Contacts between the two chains:
Residue T347 in the second protein is in contact with residue N16 in the first protein (closest heavy-atom distance 2.7 Å).
Residue S348 in the second protein is in contact with residue N16 in the first protein (closest heavy-atom distance 4.1 Å).
Residue T350 in the second protein is in contact with residue L13 in the first protein (closest heavy-atom distance 5.0 Å).
Residue S348 in the second protein interacts with residue L13 in the first protein (closest heavy-atom distance 4.8 Å).
Residue T347 in the second protein is in contact with residue W17 in the first protein (closest heavy-atom distance 4.1 Å).
Residue A349 in the second protein interacts with residue N16 in the first protein (closest heavy-atom distance 4.4 Å).

These two protein chains interact to form a complex.

Sequence of the second protein:
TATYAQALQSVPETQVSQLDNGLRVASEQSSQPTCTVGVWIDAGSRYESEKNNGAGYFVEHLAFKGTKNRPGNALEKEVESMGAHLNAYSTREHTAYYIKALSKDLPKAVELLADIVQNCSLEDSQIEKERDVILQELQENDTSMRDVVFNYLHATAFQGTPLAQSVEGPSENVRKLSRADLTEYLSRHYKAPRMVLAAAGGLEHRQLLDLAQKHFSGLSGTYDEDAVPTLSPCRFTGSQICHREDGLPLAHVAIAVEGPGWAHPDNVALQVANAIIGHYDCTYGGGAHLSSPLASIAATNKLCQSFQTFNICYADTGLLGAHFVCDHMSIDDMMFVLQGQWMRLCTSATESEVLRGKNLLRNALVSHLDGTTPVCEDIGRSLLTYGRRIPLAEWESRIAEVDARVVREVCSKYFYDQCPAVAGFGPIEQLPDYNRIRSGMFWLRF

Sequence of the first protein:
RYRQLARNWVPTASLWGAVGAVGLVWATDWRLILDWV